Contacts between the two chains:
Residue W36 in the second protein contacts residue G3 in the first protein (closest heavy-atom distance 2.9 Å).

Sequence of the first protein:
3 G

The following describes two proteins that form a bound complex.

Sequence of the second protein:
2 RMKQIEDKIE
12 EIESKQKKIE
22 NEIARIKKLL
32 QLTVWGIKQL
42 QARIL